The following describes two proteins that form a bound complex.

Sequence of chain A:
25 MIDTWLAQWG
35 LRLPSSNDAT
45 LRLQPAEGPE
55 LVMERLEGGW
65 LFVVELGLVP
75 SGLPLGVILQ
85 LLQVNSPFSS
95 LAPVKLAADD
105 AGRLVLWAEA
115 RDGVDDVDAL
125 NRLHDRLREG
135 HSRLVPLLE

Sequence of chain B:
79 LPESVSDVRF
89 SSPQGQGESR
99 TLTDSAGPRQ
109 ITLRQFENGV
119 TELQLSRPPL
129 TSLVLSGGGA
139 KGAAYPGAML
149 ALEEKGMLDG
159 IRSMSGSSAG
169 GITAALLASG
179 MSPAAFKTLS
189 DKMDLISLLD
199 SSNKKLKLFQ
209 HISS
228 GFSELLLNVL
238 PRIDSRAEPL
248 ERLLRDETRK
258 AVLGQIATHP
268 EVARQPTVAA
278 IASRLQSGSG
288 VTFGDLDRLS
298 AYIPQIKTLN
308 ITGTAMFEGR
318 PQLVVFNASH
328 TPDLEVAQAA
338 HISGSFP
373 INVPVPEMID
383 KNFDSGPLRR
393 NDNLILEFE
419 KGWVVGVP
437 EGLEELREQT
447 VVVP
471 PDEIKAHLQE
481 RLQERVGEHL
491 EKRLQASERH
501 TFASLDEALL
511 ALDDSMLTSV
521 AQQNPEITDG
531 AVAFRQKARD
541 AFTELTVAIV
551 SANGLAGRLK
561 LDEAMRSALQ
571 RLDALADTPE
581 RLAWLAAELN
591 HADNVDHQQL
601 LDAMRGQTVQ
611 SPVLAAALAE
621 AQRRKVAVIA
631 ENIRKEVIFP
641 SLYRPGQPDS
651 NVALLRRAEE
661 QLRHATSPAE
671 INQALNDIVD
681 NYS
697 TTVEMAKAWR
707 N

Contacts between the two chains:
Residue L79 in chain B is in contact with residue N125 in chain A (closest heavy-atom distance 3.4 Å).
Residue V86 in chain B interacts with residue Q48 in chain A (closest heavy-atom distance 3.6 Å).
Residue S84 in chain B interacts with residue W33 in chain A (closest heavy-atom distance 3.3 Å).
Residue P426 in chain B is in contact with residue E54 in chain A (closest heavy-atom distance 3.0 Å).
Residue S89 in chain B interacts with residue E54 in chain A (closest heavy-atom distance 2.4 Å).
Residue Q94 in chain B contacts residue L35 in chain A (closest heavy-atom distance 3.7 Å).
Residue W421 in chain B contacts residue E58 in chain A (closest heavy-atom distance 3.6 Å).
Residue R87 in chain B contacts residue Q48 in chain A (closest heavy-atom distance 2.8 Å).
Residue F88 in chain B is in contact with residue L47 in chain A (closest heavy-atom distance 3.5 Å).
Residue N681 in chain B contacts residue S75 in chain A (closest heavy-atom distance 2.7 Å).
Residue V86 in chain B interacts with residue P49 in chain A (closest heavy-atom distance 3.8 Å).
Residue V425 in chain B contacts residue R107 in chain A (closest heavy-atom distance 4.0 Å).
Residue S82 in chain B contacts residue R132 in chain A (closest heavy-atom distance 2.9 Å).
Residue R657 in chain B contacts residue L72 in chain A (closest heavy-atom distance 4.0 Å).
Residue W421 in chain B interacts with residue D104 in chain A (closest heavy-atom distance 2.6 Å).
Residue V83 in chain B interacts with residue W33 in chain A (closest heavy-atom distance 3.2 Å).
Residue D85 in chain B is in contact with residue P49 in chain A (closest heavy-atom distance 3.0 Å).
Residue E660 in chain B is in contact with residue R107 in chain A (closest heavy-atom distance 3.0 Å).
Residue S89 in chain B is in contact with residue R46 in chain A (closest heavy-atom distance 2.9 Å).
Residue V425 in chain B contacts residue R46 in chain A (closest heavy-atom distance 3.5 Å).
Residue V422 in chain B is in contact with residue D103 in chain A (closest heavy-atom distance 3.4 Å).
Residue F88 in chain B interacts with residue P38 in chain A (closest heavy-atom distance 3.9 Å).
Residue E660 in chain B interacts with residue L72 in chain A (closest heavy-atom distance 3.8 Å).
Residue G424 in chain B contacts residue R107 in chain A (closest heavy-atom distance 3.5 Å).
Residue G424 in chain B interacts with residue E69 in chain A (closest heavy-atom distance 4.0 Å).
Residue E660 in chain B is in contact with residue A105 in chain A (closest heavy-atom distance 3.6 Å).
Residue Q92 in chain B contacts residue L45 in chain A (closest heavy-atom distance 3.7 Å).
Residue W421 in chain B is in contact with residue A102 in chain A (closest heavy-atom distance 4.0 Å).
Residue P80 in chain B is in contact with residue D129 in chain A (closest heavy-atom distance 3.8 Å).
Residue P426 in chain B interacts with residue E69 in chain A (closest heavy-atom distance 3.2 Å).
Residue F88 in chain B interacts with residue R36 in chain A (closest heavy-atom distance 3.4 Å).
Residue S89 in chain B interacts with residue Q48 in chain A (closest heavy-atom distance 3.7 Å).
Residue L79 in chain B contacts residue Q32 in chain A (closest heavy-atom distance 3.8 Å).
Residue Q92 in chain B interacts with residue P38 in chain A (closest heavy-atom distance 3.4 Å).
Residue V83 in chain B contacts residue R132 in chain A (closest heavy-atom distance 3.6 Å).
Residue V423 in chain B contacts residue D103 in chain A (closest heavy-atom distance 2.8 Å).
Residue V83 in chain B interacts with residue H128 in chain A (closest heavy-atom distance 3.5 Å).
Residue R87 in chain B is in contact with residue L47 in chain A (closest heavy-atom distance 3.5 Å).
Residue W421 in chain B is in contact with residue V109 in chain A (closest heavy-atom distance 3.4 Å).
Residue R657 in chain B is in contact with residue V73 in chain A (closest heavy-atom distance 2.8 Å).
Residue S89 in chain B interacts with residue L47 in chain A (closest heavy-atom distance 3.9 Å).
Residue K419 in chain B is in contact with residue E58 in chain A (closest heavy-atom distance 3.4 Å).
Residue R656 in chain B interacts with residue D104 in chain A (closest heavy-atom distance 3.4 Å).
Residue F88 in chain B is in contact with residue L35 in chain A (closest heavy-atom distance 3.9 Å).
Residue D677 in chain B is in contact with residue S75 in chain A (closest heavy-atom distance 3.7 Å).
Residue D85 in chain B is in contact with residue A50 in chain A (closest heavy-atom distance 2.9 Å).
Residue H664 in chain B interacts with residue R107 in chain A (closest heavy-atom distance 4.0 Å).
Residue L79 in chain B contacts residue W33 in chain A (closest heavy-atom distance 3.4 Å).
Residue G420 in chain B interacts with residue D104 in chain A (closest heavy-atom distance 3.2 Å).
Residue F88 in chain B contacts residue R46 in chain A (closest heavy-atom distance 3.4 Å).
Residue V86 in chain B interacts with residue L47 in chain A (closest heavy-atom distance 3.8 Å).
Residue W421 in chain B interacts with residue L65 in chain A (closest heavy-atom distance 4.0 Å).
Residue Q661 in chain B interacts with residue L72 in chain A (closest heavy-atom distance 3.3 Å).
Residue W421 in chain B contacts residue D103 in chain A (closest heavy-atom distance 3.2 Å).
Residue S82 in chain B contacts residue E51 in chain A (closest heavy-atom distance 3.3 Å).
Residue V86 in chain B contacts residue L35 in chain A (closest heavy-atom distance 3.6 Å).
Residue V423 in chain B interacts with residue R46 in chain A (closest heavy-atom distance 3.9 Å).
Residue Q94 in chain B interacts with residue R36 in chain A (closest heavy-atom distance 3.0 Å).
Residue R657 in chain B is in contact with residue A105 in chain A (closest heavy-atom distance 3.2 Å).
Residue V86 in chain B interacts with residue W33 in chain A (closest heavy-atom distance 3.3 Å).